Sequence of protein 1:
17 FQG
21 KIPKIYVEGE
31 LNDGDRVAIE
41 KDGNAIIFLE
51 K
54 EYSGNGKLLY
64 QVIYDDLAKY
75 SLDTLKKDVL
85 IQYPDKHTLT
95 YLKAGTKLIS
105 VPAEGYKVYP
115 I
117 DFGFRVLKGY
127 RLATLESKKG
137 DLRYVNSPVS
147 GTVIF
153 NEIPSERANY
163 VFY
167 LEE

Contacts between the two chains:
Residue I46 in protein 2 is in contact with residue A45 in protein 1 (closest heavy-atom distance 3.4 Å).
Residue R121 in protein 2 interacts with residue F120 in protein 1 (closest heavy-atom distance 3.6 Å).
Residue H91 in protein 2 is in contact with residue L167 in protein 1 (closest heavy-atom distance 3.5 Å).
Residue R121 in protein 2 is in contact with residue R121 in protein 1 (closest heavy-atom distance 2.8 Å).
Residue H91 in protein 2 contacts residue Y95 in protein 1 (closest heavy-atom distance 2.8 Å).
Residue K41 in protein 2 is in contact with residue F48 in protein 1 (closest heavy-atom distance 2.7 Å).
Residue D89 in protein 2 is in contact with residue L167 in protein 1 (closest heavy-atom distance 3.5 Å).
Residue P23 in protein 2 interacts with residue R121 in protein 1 (closest heavy-atom distance 3.7 Å).
Residue V122 in protein 2 is in contact with residue Y126 in protein 1 (closest heavy-atom distance 4.2 Å).
Residue P88 in protein 2 interacts with residue R121 in protein 1 (closest heavy-atom distance 3.8 Å).
Residue H91 in protein 2 interacts with residue L93 in protein 1 (closest heavy-atom distance 4.0 Å).
Residue K21 in protein 2 is in contact with residue E169 in protein 1 (closest heavy-atom distance 2.8 Å).
Residue R121 in protein 2 is in contact with residue K90 in protein 1 (closest heavy-atom distance 3.5 Å).
Residue L93 in protein 2 interacts with residue L93 in protein 1 (closest heavy-atom distance 3.0 Å).
Residue A45 in protein 2 contacts residue I47 in protein 1 (closest heavy-atom distance 4.1 Å).
Residue Y95 in protein 2 interacts with residue H91 in protein 1 (closest heavy-atom distance 3.0 Å).
Residue D117 in protein 2 contacts residue L123 in protein 1 (closest heavy-atom distance 3.5 Å).
Residue N44 in protein 2 contacts residue I47 in protein 1 (closest heavy-atom distance 3.9 Å).
Residue T94 in protein 2 contacts residue T92 in protein 1 (closest heavy-atom distance 2.7 Å).
Residue N44 in protein 2 is in contact with residue F48 in protein 1 (closest heavy-atom distance 3.0 Å).
Residue R121 in protein 2 interacts with residue V122 in protein 1 (closest heavy-atom distance 4.2 Å).
Residue R121 in protein 2 interacts with residue Y126 in protein 1 (closest heavy-atom distance 3.6 Å).
Residue T94 in protein 2 interacts with residue K90 in protein 1 (closest heavy-atom distance 4.1 Å).
Residue F120 in protein 2 interacts with residue L123 in protein 1 (closest heavy-atom distance 3.8 Å).
Residue L93 in protein 2 interacts with residue H91 in protein 1 (closest heavy-atom distance 4.1 Å).
Residue P88 in protein 2 is in contact with residue E169 in protein 1 (closest heavy-atom distance 3.7 Å).
Residue L93 in protein 2 is in contact with residue T92 in protein 1 (closest heavy-atom distance 3.1 Å).
Residue T92 in protein 2 contacts residue T94 in protein 1 (closest heavy-atom distance 2.8 Å).
Residue R121 in protein 2 is in contact with residue D117 in protein 1 (closest heavy-atom distance 3.5 Å).
Residue T92 in protein 2 contacts residue T92 in protein 1 (closest heavy-atom distance 3.5 Å).
Residue F48 in protein 2 interacts with residue N44 in protein 1 (closest heavy-atom distance 2.8 Å).
Residue G119 in protein 2 is in contact with residue R121 in protein 1 (closest heavy-atom distance 3.0 Å).
Residue D89 in protein 2 contacts residue E169 in protein 1 (closest heavy-atom distance 3.8 Å).
Residue I46 in protein 2 is in contact with residue I46 in protein 1 (closest heavy-atom distance 2.9 Å).
Residue Y87 in protein 2 contacts residue R121 in protein 1 (closest heavy-atom distance 3.6 Å).
Residue T92 in protein 2 is in contact with residue T148 in protein 1 (closest heavy-atom distance 3.5 Å).
Residue K41 in protein 2 interacts with residue I47 in protein 1 (closest heavy-atom distance 3.9 Å).
Residue N44 in protein 2 is in contact with residue I46 in protein 1 (closest heavy-atom distance 4.0 Å).
Residue T94 in protein 2 interacts with residue H91 in protein 1 (closest heavy-atom distance 3.5 Å).
Residue H91 in protein 2 is in contact with residue T100 in protein 1 (closest heavy-atom distance 3.4 Å).
Residue F120 in protein 2 contacts residue R121 in protein 1 (closest heavy-atom distance 3.3 Å).
Residue T92 in protein 2 contacts residue L167 in protein 1 (closest heavy-atom distance 4.2 Å).
Residue D89 in protein 2 contacts residue T148 in protein 1 (closest heavy-atom distance 2.6 Å).
Residue I115 in protein 2 interacts with residue L123 in protein 1 (closest heavy-atom distance 4.2 Å).
Residue K21 in protein 2 interacts with residue R121 in protein 1 (closest heavy-atom distance 3.7 Å).
Residue F118 in protein 2 contacts residue R121 in protein 1 (closest heavy-atom distance 2.8 Å).
Residue I46 in protein 2 contacts residue N44 in protein 1 (closest heavy-atom distance 3.8 Å).
Residue Y126 in protein 2 interacts with residue L123 in protein 1 (closest heavy-atom distance 4.0 Å).
Residue L96 in protein 2 interacts with residue H91 in protein 1 (closest heavy-atom distance 4.4 Å).
Residue T92 in protein 2 is in contact with residue L93 in protein 1 (closest heavy-atom distance 3.3 Å).
Residue L123 in protein 2 contacts residue Y126 in protein 1 (closest heavy-atom distance 4.4 Å).
Residue I47 in protein 2 contacts residue A45 in protein 1 (closest heavy-atom distance 4.1 Å).
Residue H91 in protein 2 contacts residue L96 in protein 1 (closest heavy-atom distance 4.1 Å).
Residue H91 in protein 2 contacts residue T94 in protein 1 (closest heavy-atom distance 3.3 Å).
Residue A45 in protein 2 is in contact with residue I46 in protein 1 (closest heavy-atom distance 3.2 Å).
Residue E169 in protein 2 is in contact with residue D117 in protein 1 (closest heavy-atom distance 4.4 Å).
Residue K41 in protein 2 contacts residue L49 in protein 1 (closest heavy-atom distance 4.0 Å).
Residue F120 in protein 2 contacts residue V122 in protein 1 (closest heavy-atom distance 4.5 Å).
Residue I47 in protein 2 is in contact with residue N44 in protein 1 (closest heavy-atom distance 3.4 Å).
Residue D117 in protein 2 interacts with residue R121 in protein 1 (closest heavy-atom distance 3.0 Å).

Sequence of protein 2:
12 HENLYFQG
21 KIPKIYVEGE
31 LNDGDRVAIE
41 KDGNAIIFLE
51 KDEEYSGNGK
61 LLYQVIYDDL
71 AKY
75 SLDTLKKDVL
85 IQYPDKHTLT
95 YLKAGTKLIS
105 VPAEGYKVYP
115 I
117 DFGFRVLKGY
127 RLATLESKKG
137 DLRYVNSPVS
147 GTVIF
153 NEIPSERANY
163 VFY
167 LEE

These two protein chains interact to form a complex.